This data describes a binding interaction between two proteins.

Sequence of chain B:
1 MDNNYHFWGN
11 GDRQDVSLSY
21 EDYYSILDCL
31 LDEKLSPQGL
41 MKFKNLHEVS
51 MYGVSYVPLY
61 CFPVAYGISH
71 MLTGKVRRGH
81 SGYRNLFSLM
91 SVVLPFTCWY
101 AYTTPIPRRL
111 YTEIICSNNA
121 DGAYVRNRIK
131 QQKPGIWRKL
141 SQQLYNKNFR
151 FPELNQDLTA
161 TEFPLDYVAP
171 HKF

Sequence of chain A:
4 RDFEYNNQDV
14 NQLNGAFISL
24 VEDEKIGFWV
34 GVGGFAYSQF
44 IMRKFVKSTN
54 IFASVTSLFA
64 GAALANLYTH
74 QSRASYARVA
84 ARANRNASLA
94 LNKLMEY

Residue-level contacts at the interface:
Residue M1 in chain B is in contact with residue S78 in chain A (closest heavy-atom distance 4.5 Å).
Residue M1 in chain B contacts residue Q74 in chain A (closest heavy-atom distance 5.0 Å).
Residue Q14 in chain B contacts residue S22 in chain A (closest heavy-atom distance 4.6 Å).
Residue Q14 in chain B contacts residue G18 in chain A (closest heavy-atom distance 4.0 Å).